Residue-level contacts at the interface:
Residue W110 in the second protein is in contact with residue Q5 in the first protein (closest heavy-atom distance 4.0 Å).
Residue W110 in the second protein contacts residue H3 in the first protein (closest heavy-atom distance 3.9 Å).
Residue N108 in the second protein is in contact with residue C1 in the first protein (closest heavy-atom distance 4.9 Å).
Residue W110 in the second protein contacts residue C6 in the first protein (closest heavy-atom distance 3.5 Å).

Sequence of the second protein:
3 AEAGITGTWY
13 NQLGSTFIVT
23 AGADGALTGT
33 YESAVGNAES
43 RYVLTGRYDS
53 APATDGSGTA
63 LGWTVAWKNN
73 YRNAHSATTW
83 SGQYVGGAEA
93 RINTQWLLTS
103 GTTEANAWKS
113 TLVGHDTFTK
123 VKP

The following describes two proteins that form a bound complex.

Sequence of the first protein:
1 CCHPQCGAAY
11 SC